Sequence of the second protein:
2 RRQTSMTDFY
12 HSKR

Residue-level contacts at the interface:
Residue Y249 in the first protein contacts residue M7 in the second protein (closest heavy-atom distance 3.6 Å).
Residue E232 in the first protein contacts residue F10 in the second protein (closest heavy-atom distance 3.3 Å).
Residue T131 in the first protein interacts with residue Y11 in the second protein (closest heavy-atom distance 4.8 Å).
Residue H125 in the first protein is in contact with residue K14 in the second protein (closest heavy-atom distance 2.8 Å).
Residue A46 in the first protein is in contact with residue M7 in the second protein (closest heavy-atom distance 3.9 Å).
Residue H125 in the first protein contacts residue R15 in the second protein (closest heavy-atom distance 4.5 Å).
Residue P252 in the first protein interacts with residue R3 in the second protein (closest heavy-atom distance 4.2 Å).
Residue H44 in the first protein interacts with residue M7 in the second protein (closest heavy-atom distance 2.9 Å).
Residue M40 in the first protein interacts with residue T8 in the second protein (closest heavy-atom distance 4.1 Å).
Residue H44 in the first protein interacts with residue S6 in the second protein (closest heavy-atom distance 3.5 Å).
Residue H44 in the first protein contacts residue T5 in the second protein (closest heavy-atom distance 4.7 Å).
Residue P234 in the first protein is in contact with residue Y11 in the second protein (closest heavy-atom distance 3.8 Å).
Residue P252 in the first protein is in contact with residue F10 in the second protein (closest heavy-atom distance 3.7 Å).
Residue G255 in the first protein is in contact with residue R2 in the second protein (closest heavy-atom distance 3.2 Å).
Residue L47 in the first protein contacts residue M7 in the second protein (closest heavy-atom distance 4.2 Å).
Residue Y133 in the first protein interacts with residue Y11 in the second protein (closest heavy-atom distance 4.8 Å).
Residue P234 in the first protein is in contact with residue M7 in the second protein (closest heavy-atom distance 3.7 Å).
Residue A127 in the first protein interacts with residue K14 in the second protein (closest heavy-atom distance 3.6 Å).
Residue H125 in the first protein interacts with residue H12 in the second protein (closest heavy-atom distance 4.3 Å).
Residue P129 in the first protein is in contact with residue Y11 in the second protein (closest heavy-atom distance 3.8 Å).
Residue P234 in the first protein interacts with residue F10 in the second protein (closest heavy-atom distance 3.5 Å).
Residue A127 in the first protein is in contact with residue H12 in the second protein (closest heavy-atom distance 3.2 Å).
Residue E124 in the first protein is in contact with residue T8 in the second protein (closest heavy-atom distance 4.0 Å).
Residue I128 in the first protein contacts residue Y11 in the second protein (closest heavy-atom distance 3.8 Å).
Residue P252 in the first protein contacts residue T5 in the second protein (closest heavy-atom distance 2.7 Å).
Residue Y249 in the first protein interacts with residue Y11 in the second protein (closest heavy-atom distance 4.7 Å).
Residue V233 in the first protein interacts with residue F10 in the second protein (closest heavy-atom distance 4.0 Å).
Residue Q38 in the first protein is in contact with residue K14 in the second protein (closest heavy-atom distance 4.5 Å).
Residue S208 in the first protein is in contact with residue Q4 in the second protein (closest heavy-atom distance 4.0 Å).
Residue A251 in the first protein is in contact with residue S6 in the second protein (closest heavy-atom distance 3.8 Å).
Residue P252 in the first protein interacts with residue Q4 in the second protein (closest heavy-atom distance 3.3 Å).
Residue V45 in the first protein contacts residue S6 in the second protein (closest heavy-atom distance 4.9 Å).
Residue G255 in the first protein is in contact with residue R3 in the second protein (closest heavy-atom distance 4.0 Å).
Residue M40 in the first protein interacts with residue M7 in the second protein (closest heavy-atom distance 4.0 Å).
Residue K253 in the first protein contacts residue Q4 in the second protein (closest heavy-atom distance 3.6 Å).
Residue A251 in the first protein interacts with residue F10 in the second protein (closest heavy-atom distance 4.2 Å).
Residue V233 in the first protein is in contact with residue Y11 in the second protein (closest heavy-atom distance 4.1 Å).
Residue A251 in the first protein contacts residue M7 in the second protein (closest heavy-atom distance 3.6 Å).
Residue S43 in the first protein interacts with residue S6 in the second protein (closest heavy-atom distance 4.5 Å).
Residue A251 in the first protein interacts with residue Q4 in the second protein (closest heavy-atom distance 2.9 Å).
Residue A127 in the first protein interacts with residue Y11 in the second protein (closest heavy-atom distance 3.5 Å).
Residue I254 in the first protein contacts residue R2 in the second protein (closest heavy-atom distance 4.7 Å).
Residue L250 in the first protein interacts with residue M7 in the second protein (closest heavy-atom distance 4.1 Å).
Residue L126 in the first protein contacts residue H12 in the second protein (closest heavy-atom distance 3.4 Å).
Residue H44 in the first protein contacts residue T8 in the second protein (closest heavy-atom distance 4.4 Å).
Residue A251 in the first protein is in contact with residue T5 in the second protein (closest heavy-atom distance 3.2 Å).
Residue L126 in the first protein interacts with residue S13 in the second protein (closest heavy-atom distance 3.8 Å).
Residue L126 in the first protein contacts residue T8 in the second protein (closest heavy-atom distance 4.2 Å).
Residue L126 in the first protein interacts with residue M7 in the second protein (closest heavy-atom distance 4.1 Å).
Residue I254 in the first protein contacts residue R3 in the second protein (closest heavy-atom distance 3.3 Å).
Residue I254 in the first protein interacts with residue T5 in the second protein (closest heavy-atom distance 3.8 Å).
Residue H125 in the first protein contacts residue S13 in the second protein (closest heavy-atom distance 3.5 Å).
Residue V45 in the first protein is in contact with residue M7 in the second protein (closest heavy-atom distance 3.4 Å).
Residue V45 in the first protein is in contact with residue Q4 in the second protein (closest heavy-atom distance 3.5 Å).
Residue K253 in the first protein contacts residue R3 in the second protein (closest heavy-atom distance 3.5 Å).
Residue E124 in the first protein is in contact with residue S13 in the second protein (closest heavy-atom distance 3.5 Å).
Residue K253 in the first protein interacts with residue T5 in the second protein (closest heavy-atom distance 4.9 Å).
Residue L126 in the first protein contacts residue K14 in the second protein (closest heavy-atom distance 3.1 Å).
Residue L126 in the first protein is in contact with residue Y11 in the second protein (closest heavy-atom distance 4.0 Å).
Residue V45 in the first protein is in contact with residue T5 in the second protein (closest heavy-atom distance 4.2 Å).

The following describes two proteins that form a bound complex.

Sequence of the first protein:
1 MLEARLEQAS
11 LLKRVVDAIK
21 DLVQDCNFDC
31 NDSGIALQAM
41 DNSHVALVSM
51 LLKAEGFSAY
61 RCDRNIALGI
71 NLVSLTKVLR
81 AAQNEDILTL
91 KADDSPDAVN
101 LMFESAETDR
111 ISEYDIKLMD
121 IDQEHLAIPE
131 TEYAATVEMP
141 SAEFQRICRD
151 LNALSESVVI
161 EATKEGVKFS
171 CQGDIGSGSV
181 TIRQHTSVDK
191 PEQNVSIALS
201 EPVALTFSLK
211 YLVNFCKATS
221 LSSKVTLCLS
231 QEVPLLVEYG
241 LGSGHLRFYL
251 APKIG